This data describes a binding interaction between two proteins.

Residue-level contacts at the interface:
Residue G82 in chain A is in contact with residue I183 in chain B (closest heavy-atom distance 4.1 Å).
Residue S181 in chain A interacts with residue A85 in chain B (closest heavy-atom distance 3.5 Å).
Residue L81 in chain A contacts residue I183 in chain B (closest heavy-atom distance 3.9 Å).
Residue A85 in chain A interacts with residue I183 in chain B (closest heavy-atom distance 4.6 Å).
Residue N84 in chain A interacts with residue I183 in chain B (closest heavy-atom distance 4.0 Å).
Residue L182 in chain A is in contact with residue L182 in chain B (closest heavy-atom distance 4.6 Å).
Residue L176 in chain A contacts residue G82 in chain B (closest heavy-atom distance 3.6 Å).
Residue L182 in chain A contacts residue I183 in chain B (closest heavy-atom distance 3.9 Å).
Residue L81 in chain A interacts with residue V184 in chain B (closest heavy-atom distance 4.2 Å).
Residue G82 in chain A interacts with residue L176 in chain B (closest heavy-atom distance 3.6 Å).
Residue S181 in chain A interacts with residue L182 in chain B (closest heavy-atom distance 3.7 Å).
Residue I183 in chain A contacts residue L182 in chain B (closest heavy-atom distance 3.9 Å).
Residue I183 in chain A is in contact with residue A85 in chain B (closest heavy-atom distance 4.6 Å).
Residue L176 in chain A contacts residue A85 in chain B (closest heavy-atom distance 4.2 Å).
Residue A85 in chain A is in contact with residue S181 in chain B (closest heavy-atom distance 3.5 Å).
Residue A85 in chain A interacts with residue L176 in chain B (closest heavy-atom distance 4.2 Å).
Residue I183 in chain A contacts residue G82 in chain B (closest heavy-atom distance 4.1 Å).
Residue I183 in chain A contacts residue L81 in chain B (closest heavy-atom distance 3.9 Å).
Residue L182 in chain A interacts with residue S181 in chain B (closest heavy-atom distance 3.7 Å).
Residue V184 in chain A interacts with residue L81 in chain B (closest heavy-atom distance 4.2 Å).
Residue I183 in chain A is in contact with residue N84 in chain B (closest heavy-atom distance 4.0 Å).

Sequence of chain B:
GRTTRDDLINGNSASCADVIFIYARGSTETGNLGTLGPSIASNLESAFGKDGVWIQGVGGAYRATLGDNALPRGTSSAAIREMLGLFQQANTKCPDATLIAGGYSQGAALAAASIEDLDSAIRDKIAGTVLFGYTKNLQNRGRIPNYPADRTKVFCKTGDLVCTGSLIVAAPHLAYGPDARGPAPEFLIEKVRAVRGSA

Sequence of chain A:
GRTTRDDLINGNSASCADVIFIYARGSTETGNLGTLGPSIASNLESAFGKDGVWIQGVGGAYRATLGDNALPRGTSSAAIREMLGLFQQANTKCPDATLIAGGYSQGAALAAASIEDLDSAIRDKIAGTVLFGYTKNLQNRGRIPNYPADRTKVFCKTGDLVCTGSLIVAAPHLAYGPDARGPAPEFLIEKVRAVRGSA